Sequence of the second protein:
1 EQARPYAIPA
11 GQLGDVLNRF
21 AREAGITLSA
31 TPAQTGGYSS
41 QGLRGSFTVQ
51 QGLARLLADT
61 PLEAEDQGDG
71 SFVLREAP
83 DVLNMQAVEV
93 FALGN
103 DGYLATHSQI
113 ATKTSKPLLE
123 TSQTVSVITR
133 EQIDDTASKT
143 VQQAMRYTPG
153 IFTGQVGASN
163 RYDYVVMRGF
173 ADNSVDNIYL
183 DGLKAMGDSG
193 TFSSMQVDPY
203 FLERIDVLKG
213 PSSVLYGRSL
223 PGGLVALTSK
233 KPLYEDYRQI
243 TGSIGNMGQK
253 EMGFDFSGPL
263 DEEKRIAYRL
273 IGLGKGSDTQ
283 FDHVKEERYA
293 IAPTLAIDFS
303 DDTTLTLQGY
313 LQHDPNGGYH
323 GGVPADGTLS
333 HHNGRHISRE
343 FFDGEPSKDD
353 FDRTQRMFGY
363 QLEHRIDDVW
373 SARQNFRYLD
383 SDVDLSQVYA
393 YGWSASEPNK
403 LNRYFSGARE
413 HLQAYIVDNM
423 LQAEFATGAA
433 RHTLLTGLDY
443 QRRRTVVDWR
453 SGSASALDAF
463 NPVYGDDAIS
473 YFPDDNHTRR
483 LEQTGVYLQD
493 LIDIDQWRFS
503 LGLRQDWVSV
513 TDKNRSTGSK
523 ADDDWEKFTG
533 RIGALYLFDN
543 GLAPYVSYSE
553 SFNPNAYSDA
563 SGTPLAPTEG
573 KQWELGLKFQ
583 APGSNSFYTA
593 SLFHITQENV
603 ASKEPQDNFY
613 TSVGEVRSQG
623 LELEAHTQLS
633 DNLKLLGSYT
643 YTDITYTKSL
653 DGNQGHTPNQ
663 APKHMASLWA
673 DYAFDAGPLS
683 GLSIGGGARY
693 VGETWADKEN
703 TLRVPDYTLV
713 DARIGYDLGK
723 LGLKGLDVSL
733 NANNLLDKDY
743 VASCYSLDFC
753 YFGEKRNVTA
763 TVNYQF

Sequence of the first protein:
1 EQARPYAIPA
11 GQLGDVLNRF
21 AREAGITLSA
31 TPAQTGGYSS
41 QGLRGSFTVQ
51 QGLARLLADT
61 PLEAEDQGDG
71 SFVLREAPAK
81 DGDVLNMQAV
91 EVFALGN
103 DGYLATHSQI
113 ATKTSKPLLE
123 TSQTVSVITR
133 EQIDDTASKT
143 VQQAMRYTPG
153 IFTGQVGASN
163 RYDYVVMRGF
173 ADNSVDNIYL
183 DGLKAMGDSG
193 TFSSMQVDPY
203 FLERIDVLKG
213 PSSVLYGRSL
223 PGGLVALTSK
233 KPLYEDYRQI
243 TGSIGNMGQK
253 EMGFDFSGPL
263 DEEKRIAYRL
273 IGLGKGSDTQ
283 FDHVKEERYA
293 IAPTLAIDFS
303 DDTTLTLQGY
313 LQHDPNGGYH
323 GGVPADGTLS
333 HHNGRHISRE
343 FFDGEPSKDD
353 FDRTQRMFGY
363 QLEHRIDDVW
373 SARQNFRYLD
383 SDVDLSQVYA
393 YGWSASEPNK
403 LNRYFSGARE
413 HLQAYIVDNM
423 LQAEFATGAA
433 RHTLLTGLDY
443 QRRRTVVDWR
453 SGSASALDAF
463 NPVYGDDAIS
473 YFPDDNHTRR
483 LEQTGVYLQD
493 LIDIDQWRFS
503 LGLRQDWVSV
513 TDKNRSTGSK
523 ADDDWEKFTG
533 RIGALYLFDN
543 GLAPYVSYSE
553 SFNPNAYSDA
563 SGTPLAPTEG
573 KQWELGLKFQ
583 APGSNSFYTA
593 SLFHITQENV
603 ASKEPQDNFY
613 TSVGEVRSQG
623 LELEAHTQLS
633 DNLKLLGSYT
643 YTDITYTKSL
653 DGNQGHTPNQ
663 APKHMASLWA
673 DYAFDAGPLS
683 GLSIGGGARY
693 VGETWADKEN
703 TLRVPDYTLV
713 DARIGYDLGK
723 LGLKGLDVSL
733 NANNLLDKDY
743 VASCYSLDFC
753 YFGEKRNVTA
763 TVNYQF

These two protein chains interact to form a complex.

Residue-level contacts at the interface:
Residue A3 in the first protein interacts with residue D497 in the second protein (closest heavy-atom distance 3.6 Å).
Residue L28 in the first protein interacts with residue L95 in the second protein (closest heavy-atom distance 2.8 Å).
Residue G679 in the first protein contacts residue G679 in the second protein (closest heavy-atom distance 2.8 Å).
Residue A30 in the first protein interacts with residue F93 in the second protein (closest heavy-atom distance 2.7 Å).
Residue P5 in the first protein interacts with residue D541 in the second protein (closest heavy-atom distance 3.2 Å).
Residue P584 in the first protein interacts with residue A7 in the second protein (closest heavy-atom distance 3.7 Å).
Residue L95 in the first protein interacts with residue T27 in the second protein (closest heavy-atom distance 3.4 Å).
Residue A21 in the first protein contacts residue G96 in the second protein (closest heavy-atom distance 3.7 Å).
Residue L95 in the first protein is in contact with residue L28 in the second protein (closest heavy-atom distance 2.7 Å).
Residue F93 in the first protein contacts residue A30 in the second protein (closest heavy-atom distance 2.8 Å).
Residue L28 in the first protein is in contact with residue F93 in the second protein (closest heavy-atom distance 3.5 Å).
Residue R433 in the first protein contacts residue Q2 in the second protein (closest heavy-atom distance 3.1 Å).
Residue T31 in the first protein interacts with residue V92 in the second protein (closest heavy-atom distance 3.5 Å).
Residue D541 in the first protein interacts with residue P5 in the second protein (closest heavy-atom distance 3.5 Å).
Residue A30 in the first protein contacts residue V92 in the second protein (closest heavy-atom distance 3.6 Å).
Residue G96 in the first protein contacts residue R22 in the second protein (closest heavy-atom distance 3.6 Å).
Residue R22 in the first protein is in contact with residue N97 in the second protein (closest heavy-atom distance 3.7 Å).
Residue T27 in the first protein interacts with residue L95 in the second protein (closest heavy-atom distance 3.3 Å).
Residue I26 in the first protein interacts with residue G96 in the second protein (closest heavy-atom distance 3.8 Å).
Residue E1 in the first protein contacts residue A432 in the second protein (closest heavy-atom distance 3.1 Å).
Residue S46 in the first protein interacts with residue D541 in the second protein (closest heavy-atom distance 3.0 Å).
Residue Q2 in the first protein is in contact with residue D497 in the second protein (closest heavy-atom distance 3.2 Å).
Residue V92 in the first protein contacts residue A30 in the second protein (closest heavy-atom distance 3.8 Å).
Residue A94 in the first protein contacts residue L28 in the second protein (closest heavy-atom distance 3.5 Å).
Residue P680 in the first protein contacts residue K722 in the second protein (closest heavy-atom distance 3.8 Å).
Residue G96 in the first protein contacts residue N18 in the second protein (closest heavy-atom distance 3.3 Å).
Residue A3 in the first protein is in contact with residue R500 in the second protein (closest heavy-atom distance 3.5 Å).
Residue S46 in the first protein contacts residue Q498 in the second protein (closest heavy-atom distance 3.5 Å).
Residue V92 in the first protein is in contact with residue T31 in the second protein (closest heavy-atom distance 3.9 Å).
Residue Y6 in the first protein contacts residue P584 in the second protein (closest heavy-atom distance 3.9 Å).
Residue V90 in the first protein is in contact with residue T31 in the second protein (closest heavy-atom distance 3.6 Å).
Residue A3 in the first protein contacts residue Q498 in the second protein (closest heavy-atom distance 3.0 Å).
Residue R4 in the first protein is in contact with residue E122 in the second protein (closest heavy-atom distance 3.5 Å).
Residue L95 in the first protein interacts with residue N18 in the second protein (closest heavy-atom distance 3.8 Å).
Residue D495 in the first protein contacts residue Q2 in the second protein (closest heavy-atom distance 3.0 Å).
Residue P680 in the first protein contacts residue P680 in the second protein (closest heavy-atom distance 3.2 Å).
Residue P5 in the first protein contacts residue F540 in the second protein (closest heavy-atom distance 3.9 Å).
Residue D69 in the first protein is in contact with residue D370 in the second protein (closest heavy-atom distance 3.8 Å).
Residue N97 in the first protein interacts with residue R22 in the second protein (closest heavy-atom distance 3.5 Å).
Residue F93 in the first protein interacts with residue S29 in the second protein (closest heavy-atom distance 3.3 Å).
Residue E91 in the first protein is in contact with residue P32 in the second protein (closest heavy-atom distance 3.2 Å).
Residue N18 in the first protein is in contact with residue L95 in the second protein (closest heavy-atom distance 3.2 Å).
Residue E91 in the first protein interacts with residue T31 in the second protein (closest heavy-atom distance 3.1 Å).
Residue G96 in the first protein interacts with residue I26 in the second protein (closest heavy-atom distance 3.2 Å).
Residue T31 in the first protein contacts residue V90 in the second protein (closest heavy-atom distance 3.9 Å).
Residue L95 in the first protein interacts with residue A21 in the second protein (closest heavy-atom distance 3.8 Å).
Residue L95 in the first protein contacts residue I26 in the second protein (closest heavy-atom distance 3.5 Å).
Residue L723 in the first protein is in contact with residue P680 in the second protein (closest heavy-atom distance 3.6 Å).
Residue Q2 in the first protein interacts with residue D495 in the second protein (closest heavy-atom distance 3.1 Å).
Residue P680 in the first protein is in contact with residue G679 in the second protein (closest heavy-atom distance 3.4 Å).
Residue G430 in the first protein interacts with residue E1 in the second protein (closest heavy-atom distance 3.8 Å).
Residue A21 in the first protein contacts residue L95 in the second protein (closest heavy-atom distance 3.8 Å).
Residue Y718 in the first protein contacts residue P680 in the second protein (closest heavy-atom distance 3.6 Å).
Residue N18 in the first protein contacts residue G96 in the second protein (closest heavy-atom distance 3.6 Å).
Residue F93 in the first protein contacts residue L28 in the second protein (closest heavy-atom distance 3.5 Å).
Residue S29 in the first protein is in contact with residue F93 in the second protein (closest heavy-atom distance 3.2 Å).
Residue P32 in the first protein is in contact with residue E91 in the second protein (closest heavy-atom distance 3.3 Å).
Residue T31 in the first protein contacts residue E91 in the second protein (closest heavy-atom distance 3.2 Å).
Residue A7 in the first protein interacts with residue P584 in the second protein (closest heavy-atom distance 3.6 Å).
Residue E1 in the first protein is in contact with residue G430 in the second protein (closest heavy-atom distance 3.3 Å).